The following describes two proteins that form a bound complex.

Sequence of protein 1:
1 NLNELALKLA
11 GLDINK

Sequence of protein 2:
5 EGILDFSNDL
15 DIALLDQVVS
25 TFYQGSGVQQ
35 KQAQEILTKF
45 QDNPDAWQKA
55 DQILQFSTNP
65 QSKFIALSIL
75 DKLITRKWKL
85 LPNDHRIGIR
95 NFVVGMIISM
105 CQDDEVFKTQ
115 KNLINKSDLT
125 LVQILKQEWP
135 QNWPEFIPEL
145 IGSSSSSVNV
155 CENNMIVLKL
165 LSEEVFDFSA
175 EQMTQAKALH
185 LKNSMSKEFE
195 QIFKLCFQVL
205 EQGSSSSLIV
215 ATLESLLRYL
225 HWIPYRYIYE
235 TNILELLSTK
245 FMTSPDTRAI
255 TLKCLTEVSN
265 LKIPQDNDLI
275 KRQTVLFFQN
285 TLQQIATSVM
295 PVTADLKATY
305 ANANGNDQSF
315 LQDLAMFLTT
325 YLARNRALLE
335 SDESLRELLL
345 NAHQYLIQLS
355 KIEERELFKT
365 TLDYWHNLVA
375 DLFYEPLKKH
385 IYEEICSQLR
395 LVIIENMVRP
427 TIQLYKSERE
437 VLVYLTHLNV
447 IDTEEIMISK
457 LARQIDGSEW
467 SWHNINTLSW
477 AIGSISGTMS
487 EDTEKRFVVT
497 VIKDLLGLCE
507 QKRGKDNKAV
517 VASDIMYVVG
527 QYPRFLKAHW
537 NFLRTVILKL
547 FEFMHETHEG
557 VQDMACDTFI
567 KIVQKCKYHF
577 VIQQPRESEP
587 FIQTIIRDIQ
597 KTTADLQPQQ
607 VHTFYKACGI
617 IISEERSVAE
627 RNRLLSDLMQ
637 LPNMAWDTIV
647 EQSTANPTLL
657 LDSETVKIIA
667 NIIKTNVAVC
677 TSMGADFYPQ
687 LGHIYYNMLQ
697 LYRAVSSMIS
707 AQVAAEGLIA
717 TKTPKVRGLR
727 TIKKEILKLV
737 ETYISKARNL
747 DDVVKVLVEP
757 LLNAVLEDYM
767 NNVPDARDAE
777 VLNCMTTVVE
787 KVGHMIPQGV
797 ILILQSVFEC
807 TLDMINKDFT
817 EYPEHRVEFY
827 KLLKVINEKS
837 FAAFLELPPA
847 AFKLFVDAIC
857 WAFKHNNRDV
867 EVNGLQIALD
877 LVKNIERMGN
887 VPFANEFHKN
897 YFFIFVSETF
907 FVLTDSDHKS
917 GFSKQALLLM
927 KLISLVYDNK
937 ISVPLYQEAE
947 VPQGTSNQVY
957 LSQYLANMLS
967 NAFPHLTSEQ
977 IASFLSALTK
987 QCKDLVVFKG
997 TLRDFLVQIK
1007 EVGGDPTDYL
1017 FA

Residue-level contacts at the interface:
Residue T541 in protein 2 contacts residue L9 in protein 1 (closest heavy-atom distance 4.4 Å).
Residue K511 in protein 2 is in contact with residue N15 in protein 1 (closest heavy-atom distance 2.8 Å).
Residue H535 in protein 2 interacts with residue L2 in protein 1 (closest heavy-atom distance 3.4 Å).
Residue T541 in protein 2 is in contact with residue A10 in protein 1 (closest heavy-atom distance 3.7 Å).
Residue I521 in protein 2 interacts with residue L12 in protein 1 (closest heavy-atom distance 4.3 Å).
Residue G510 in protein 2 interacts with residue I14 in protein 1 (closest heavy-atom distance 4.3 Å).
Residue A518 in protein 2 interacts with residue L12 in protein 1 (closest heavy-atom distance 4.3 Å).
Residue F531 in protein 2 is in contact with residue L5 in protein 1 (closest heavy-atom distance 4.7 Å).
Residue K514 in protein 2 is in contact with residue K16 in protein 1 (closest heavy-atom distance 4.0 Å).
Residue E548 in protein 2 is in contact with residue A10 in protein 1 (closest heavy-atom distance 4.1 Å).
Residue E506 in protein 2 is in contact with residue K16 in protein 1 (closest heavy-atom distance 3.5 Å).
Residue K514 in protein 2 is in contact with residue I14 in protein 1 (closest heavy-atom distance 3.5 Å).
Residue V542 in protein 2 contacts residue L9 in protein 1 (closest heavy-atom distance 3.5 Å).
Residue E548 in protein 2 contacts residue L12 in protein 1 (closest heavy-atom distance 4.3 Å).
Residue H554 in protein 2 is in contact with residue I14 in protein 1 (closest heavy-atom distance 4.6 Å).
Residue F538 in protein 2 interacts with residue L5 in protein 1 (closest heavy-atom distance 3.5 Å).
Residue A515 in protein 2 is in contact with residue I14 in protein 1 (closest heavy-atom distance 4.1 Å).
Residue K499 in protein 2 interacts with residue K8 in protein 1 (closest heavy-atom distance 3.8 Å).
Residue F549 in protein 2 contacts residue I14 in protein 1 (closest heavy-atom distance 4.5 Å).
Residue K545 in protein 2 interacts with residue A10 in protein 1 (closest heavy-atom distance 2.6 Å).
Residue N537 in protein 2 is in contact with residue A6 in protein 1 (closest heavy-atom distance 4.2 Å).
Residue K545 in protein 2 interacts with residue G11 in protein 1 (closest heavy-atom distance 3.8 Å).
Residue F538 in protein 2 is in contact with residue L9 in protein 1 (closest heavy-atom distance 3.9 Å).
Residue L502 in protein 2 interacts with residue L9 in protein 1 (closest heavy-atom distance 4.0 Å).
Residue C505 in protein 2 contacts residue I14 in protein 1 (closest heavy-atom distance 4.8 Å).
Residue V495 in protein 2 contacts residue L5 in protein 1 (closest heavy-atom distance 4.0 Å).
Residue F538 in protein 2 interacts with residue L2 in protein 1 (closest heavy-atom distance 4.5 Å).
Residue M522 in protein 2 contacts residue L9 in protein 1 (closest heavy-atom distance 4.8 Å).
Residue K545 in protein 2 is in contact with residue D13 in protein 1 (closest heavy-atom distance 4.6 Å).
Residue C505 in protein 2 is in contact with residue L12 in protein 1 (closest heavy-atom distance 3.7 Å).
Residue K511 in protein 2 contacts residue I14 in protein 1 (closest heavy-atom distance 3.6 Å).
Residue K499 in protein 2 is in contact with residue L5 in protein 1 (closest heavy-atom distance 4.0 Å).
Residue A518 in protein 2 is in contact with residue I14 in protein 1 (closest heavy-atom distance 3.6 Å).
Residue E552 in protein 2 contacts residue I14 in protein 1 (closest heavy-atom distance 3.6 Å).
Residue F538 in protein 2 is in contact with residue A6 in protein 1 (closest heavy-atom distance 3.8 Å).
Residue I521 in protein 2 contacts residue L9 in protein 1 (closest heavy-atom distance 4.2 Å).
Residue V495 in protein 2 is in contact with residue L2 in protein 1 (closest heavy-atom distance 3.6 Å).
Residue K514 in protein 2 interacts with residue D13 in protein 1 (closest heavy-atom distance 4.2 Å).
Residue V557 in protein 2 interacts with residue I14 in protein 1 (closest heavy-atom distance 4.5 Å).
Residue N537 in protein 2 is in contact with residue N3 in protein 1 (closest heavy-atom distance 3.9 Å).
Residue F531 in protein 2 interacts with residue L2 in protein 1 (closest heavy-atom distance 3.4 Å).
Residue L502 in protein 2 interacts with residue L5 in protein 1 (closest heavy-atom distance 3.8 Å).
Residue K545 in protein 2 is in contact with residue L12 in protein 1 (closest heavy-atom distance 2.4 Å).
Residue L502 in protein 2 is in contact with residue L12 in protein 1 (closest heavy-atom distance 3.9 Å).
Residue F549 in protein 2 is in contact with residue L12 in protein 1 (closest heavy-atom distance 4.5 Å).
Residue I498 in protein 2 contacts residue L5 in protein 1 (closest heavy-atom distance 3.7 Å).
Residue K545 in protein 2 contacts residue L9 in protein 1 (closest heavy-atom distance 3.5 Å).
Residue T541 in protein 2 contacts residue A6 in protein 1 (closest heavy-atom distance 3.2 Å).
Residue L502 in protein 2 contacts residue K8 in protein 1 (closest heavy-atom distance 3.8 Å).
Residue K491 in protein 2 is in contact with residue L2 in protein 1 (closest heavy-atom distance 4.2 Å).
Residue E552 in protein 2 interacts with residue N15 in protein 1 (closest heavy-atom distance 3.0 Å).